Sequence of the second protein:
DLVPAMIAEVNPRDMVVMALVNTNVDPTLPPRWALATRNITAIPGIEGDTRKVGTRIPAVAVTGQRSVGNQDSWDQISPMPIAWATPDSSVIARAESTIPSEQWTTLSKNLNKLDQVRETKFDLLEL

The following describes two proteins that form a bound complex.

Sequence of the first protein:
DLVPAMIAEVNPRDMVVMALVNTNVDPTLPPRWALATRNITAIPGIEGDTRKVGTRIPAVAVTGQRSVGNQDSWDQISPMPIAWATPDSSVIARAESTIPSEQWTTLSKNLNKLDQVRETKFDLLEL

Residue-level contacts at the interface:
Residue T100 in the second protein interacts with residue D102 in the first protein (closest heavy-atom distance 2.7 Å).
Residue S104 in the second protein contacts residue T100 in the first protein (closest heavy-atom distance 4.2 Å).
Residue V105 in the second protein interacts with residue D102 in the first protein (closest heavy-atom distance 4.8 Å).
Residue S104 in the second protein contacts residue A99 in the first protein (closest heavy-atom distance 4.3 Å).
Residue D102 in the second protein is in contact with residue V105 in the first protein (closest heavy-atom distance 4.8 Å).
Residue V105 in the second protein interacts with residue V105 in the first protein (closest heavy-atom distance 3.2 Å).
Residue T100 in the second protein is in contact with residue S104 in the first protein (closest heavy-atom distance 4.2 Å).
Residue D102 in the second protein is in contact with residue D102 in the first protein (closest heavy-atom distance 3.9 Å).
Residue A99 in the second protein interacts with residue S104 in the first protein (closest heavy-atom distance 4.3 Å).
Residue D102 in the second protein interacts with residue T100 in the first protein (closest heavy-atom distance 2.7 Å).